Contacts between the two chains:
Residue R102 in the first protein is in contact with residue K26 in the second protein (closest heavy-atom distance 3.7 Å).
Residue F90 in the first protein contacts residue F39 in the second protein (closest heavy-atom distance 4.3 Å).
Residue Y166 in the first protein contacts residue G38 in the second protein (closest heavy-atom distance 3.7 Å).
Residue Y166 in the first protein contacts residue L65 in the second protein (closest heavy-atom distance 3.8 Å).
Residue Y178 in the first protein interacts with residue K61 in the second protein (closest heavy-atom distance 2.5 Å).
Residue L118 in the first protein contacts residue V41 in the second protein (closest heavy-atom distance 4.1 Å).
Residue E95 in the first protein interacts with residue R7 in the second protein (closest heavy-atom distance 2.9 Å).
Residue Y178 in the first protein is in contact with residue P64 in the second protein (closest heavy-atom distance 3.8 Å).
Residue R99 in the first protein is in contact with residue E5 in the second protein (closest heavy-atom distance 3.2 Å).
Residue F90 in the first protein contacts residue W54 in the second protein (closest heavy-atom distance 4.2 Å).
Residue T348 in the first protein contacts residue K61 in the second protein (closest heavy-atom distance 2.9 Å).
Residue F90 in the first protein contacts residue Y69 in the second protein (closest heavy-atom distance 3.8 Å).
Residue N98 in the first protein contacts residue V41 in the second protein (closest heavy-atom distance 3.0 Å).
Residue R102 in the first protein interacts with residue E42 in the second protein (closest heavy-atom distance 2.9 Å).
Residue N174 in the first protein interacts with residue R67 in the second protein (closest heavy-atom distance 4.2 Å).
Residue E163 in the first protein interacts with residue I34 in the second protein (closest heavy-atom distance 4.0 Å).
Residue S94 in the first protein interacts with residue V41 in the second protein (closest heavy-atom distance 4.4 Å).
Residue R159 in the first protein interacts with residue I34 in the second protein (closest heavy-atom distance 3.4 Å).
Residue E95 in the first protein interacts with residue V41 in the second protein (closest heavy-atom distance 4.2 Å).
Residue Q91 in the first protein contacts residue H68 in the second protein (closest heavy-atom distance 4.4 Å).
Residue Y166 in the first protein interacts with residue I37 in the second protein (closest heavy-atom distance 3.8 Å).
Residue R102 in the first protein contacts residue L27 in the second protein (closest heavy-atom distance 3.9 Å).
Residue N98 in the first protein is in contact with residue T43 in the second protein (closest heavy-atom distance 4.1 Å).
Residue F345 in the first protein interacts with residue K61 in the second protein (closest heavy-atom distance 3.5 Å).
Residue P120 in the first protein is in contact with residue F39 in the second protein (closest heavy-atom distance 4.2 Å).
Residue A170 in the first protein interacts with residue K61 in the second protein (closest heavy-atom distance 3.5 Å).
Residue L127 in the first protein is in contact with residue L65 in the second protein (closest heavy-atom distance 4.0 Å).
Residue A170 in the first protein contacts residue I62 in the second protein (closest heavy-atom distance 4.3 Å).
Residue E95 in the first protein is in contact with residue W54 in the second protein (closest heavy-atom distance 2.9 Å).
Residue R99 in the first protein contacts residue T52 in the second protein (closest heavy-atom distance 3.8 Å).
Residue D346 in the first protein contacts residue K61 in the second protein (closest heavy-atom distance 2.6 Å).
Residue R99 in the first protein interacts with residue T43 in the second protein (closest heavy-atom distance 3.2 Å).
Residue S167 in the first protein contacts residue I37 in the second protein (closest heavy-atom distance 3.7 Å).
Residue Q91 in the first protein contacts residue W54 in the second protein (closest heavy-atom distance 3.4 Å).
Residue F90 in the first protein interacts with residue H68 in the second protein (closest heavy-atom distance 3.3 Å).
Residue E163 in the first protein is in contact with residue I37 in the second protein (closest heavy-atom distance 3.6 Å).
Residue N98 in the first protein is in contact with residue E42 in the second protein (closest heavy-atom distance 3.3 Å).
Residue N92 in the first protein interacts with residue R7 in the second protein (closest heavy-atom distance 2.8 Å).
Residue F345 in the first protein interacts with residue L59 in the second protein (closest heavy-atom distance 4.4 Å).
Residue Q91 in the first protein contacts residue Y69 in the second protein (closest heavy-atom distance 3.2 Å).
Residue R102 in the first protein contacts residue Y23 in the second protein (closest heavy-atom distance 4.1 Å).
Residue L177 in the first protein contacts residue P64 in the second protein (closest heavy-atom distance 3.9 Å).
Residue L127 in the first protein interacts with residue H68 in the second protein (closest heavy-atom distance 3.5 Å).
Residue F345 in the first protein interacts with residue I62 in the second protein (closest heavy-atom distance 3.9 Å).
Residue S94 in the first protein interacts with residue F39 in the second protein (closest heavy-atom distance 3.7 Å).
Residue Y166 in the first protein is in contact with residue F39 in the second protein (closest heavy-atom distance 3.2 Å).
Residue Q91 in the first protein is in contact with residue R7 in the second protein (closest heavy-atom distance 3.6 Å).
Residue V88 in the first protein is in contact with residue Q71 in the second protein (closest heavy-atom distance 4.0 Å).
Residue N174 in the first protein contacts residue P64 in the second protein (closest heavy-atom distance 3.2 Å).
Residue E182 in the first protein interacts with residue K61 in the second protein (closest heavy-atom distance 2.6 Å).
Residue Q91 in the first protein contacts residue F70 in the second protein (closest heavy-atom distance 4.3 Å).
Residue E95 in the first protein is in contact with residue T52 in the second protein (closest heavy-atom distance 3.0 Å).
Residue A169 in the first protein is in contact with residue L65 in the second protein (closest heavy-atom distance 4.4 Å).
Residue K87 in the first protein interacts with residue E103 in the second protein (closest heavy-atom distance 2.5 Å).
Residue A170 in the first protein is in contact with residue L65 in the second protein (closest heavy-atom distance 3.8 Å).
Residue Q91 in the first protein interacts with residue Q71 in the second protein (closest heavy-atom distance 3.5 Å).
Residue K87 in the first protein interacts with residue Q71 in the second protein (closest heavy-atom distance 2.9 Å).
Residue S94 in the first protein interacts with residue W54 in the second protein (closest heavy-atom distance 3.6 Å).
Residue Y166 in the first protein is in contact with residue Y69 in the second protein (closest heavy-atom distance 3.7 Å).
Residue L118 in the first protein contacts residue F39 in the second protein (closest heavy-atom distance 3.6 Å).

Sequence of the second protein:
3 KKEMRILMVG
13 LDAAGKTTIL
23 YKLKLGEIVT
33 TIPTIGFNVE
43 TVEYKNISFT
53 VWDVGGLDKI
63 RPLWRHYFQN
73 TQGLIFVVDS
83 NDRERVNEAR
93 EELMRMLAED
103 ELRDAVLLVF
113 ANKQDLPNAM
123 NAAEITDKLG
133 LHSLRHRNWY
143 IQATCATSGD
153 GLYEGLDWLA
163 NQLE

This data describes a binding interaction between two proteins.

Sequence of the first protein:
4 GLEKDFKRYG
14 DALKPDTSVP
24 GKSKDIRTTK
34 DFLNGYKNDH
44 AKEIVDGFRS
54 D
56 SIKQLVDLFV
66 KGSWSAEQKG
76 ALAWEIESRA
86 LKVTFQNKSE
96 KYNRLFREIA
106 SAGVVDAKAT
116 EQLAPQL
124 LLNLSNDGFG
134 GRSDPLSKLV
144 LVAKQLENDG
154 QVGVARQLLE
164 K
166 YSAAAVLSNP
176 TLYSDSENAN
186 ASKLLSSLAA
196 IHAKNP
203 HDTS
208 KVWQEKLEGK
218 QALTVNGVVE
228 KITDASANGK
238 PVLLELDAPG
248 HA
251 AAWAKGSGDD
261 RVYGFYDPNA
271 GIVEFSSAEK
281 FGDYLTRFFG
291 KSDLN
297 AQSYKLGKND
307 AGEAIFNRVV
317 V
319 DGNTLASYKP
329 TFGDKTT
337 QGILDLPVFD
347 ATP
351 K